Sequence of chain A:
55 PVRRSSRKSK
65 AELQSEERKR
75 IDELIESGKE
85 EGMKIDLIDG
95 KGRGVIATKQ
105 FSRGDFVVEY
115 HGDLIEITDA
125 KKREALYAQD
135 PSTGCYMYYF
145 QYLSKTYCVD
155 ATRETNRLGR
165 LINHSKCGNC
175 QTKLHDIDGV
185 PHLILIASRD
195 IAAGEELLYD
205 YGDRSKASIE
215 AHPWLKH

This data describes a binding interaction between two proteins.

Sequence of chain B:
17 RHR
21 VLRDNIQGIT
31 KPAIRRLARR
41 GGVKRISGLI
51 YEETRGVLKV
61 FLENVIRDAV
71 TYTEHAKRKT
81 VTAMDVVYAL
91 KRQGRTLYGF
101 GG

Contacts between the two chains:
Residue S148 in chain A is in contact with residue L49 in chain B (closest heavy-atom distance 4.1 Å).
Residue G206 in chain A interacts with residue R19 in chain B (closest heavy-atom distance 3.5 Å).
Residue G206 in chain A is in contact with residue R23 in chain B (closest heavy-atom distance 4.3 Å).
Residue R208 in chain A interacts with residue R23 in chain B (closest heavy-atom distance 3.6 Å).
Residue Y142 in chain A interacts with residue V21 in chain B (closest heavy-atom distance 3.6 Å).
Residue S212 in chain A interacts with residue R17 in chain B (closest heavy-atom distance 4.7 Å).
Residue K125 in chain A interacts with residue R19 in chain B (closest heavy-atom distance 3.8 Å).
Residue Y131 in chain A contacts residue R17 in chain B (closest heavy-atom distance 4.8 Å).
Residue E128 in chain A interacts with residue R17 in chain B (closest heavy-atom distance 3.9 Å).
Residue F144 in chain A interacts with residue L22 in chain B (closest heavy-atom distance 3.7 Å).
Residue L187 in chain A contacts residue L22 in chain B (closest heavy-atom distance 3.6 Å).
Residue F144 in chain A contacts residue V21 in chain B (closest heavy-atom distance 4.0 Å).
Residue A211 in chain A contacts residue R17 in chain B (closest heavy-atom distance 3.5 Å).
Residue L178 in chain A interacts with residue L22 in chain B (closest heavy-atom distance 4.0 Å).
Residue Y143 in chain A interacts with residue R19 in chain B (closest heavy-atom distance 2.9 Å).
Residue A215 in chain A interacts with residue R17 in chain B (closest heavy-atom distance 4.1 Å).
Residue Y142 in chain A is in contact with residue L22 in chain B (closest heavy-atom distance 3.1 Å).
Residue D207 in chain A interacts with residue V21 in chain B (closest heavy-atom distance 5.0 Å).
Residue C139 in chain A is in contact with residue R17 in chain B (closest heavy-atom distance 3.3 Å).
Residue Y143 in chain A is in contact with residue V21 in chain B (closest heavy-atom distance 3.3 Å).
Residue Y143 in chain A is in contact with residue L22 in chain B (closest heavy-atom distance 3.7 Å).
Residue H216 in chain A is in contact with residue H18 in chain B (closest heavy-atom distance 3.9 Å).
Residue A132 in chain A contacts residue R17 in chain B (closest heavy-atom distance 4.1 Å).
Residue D204 in chain A interacts with residue R23 in chain B (closest heavy-atom distance 3.4 Å).
Residue Y205 in chain A is in contact with residue V21 in chain B (closest heavy-atom distance 3.5 Å).
Residue D207 in chain A contacts residue R19 in chain B (closest heavy-atom distance 2.3 Å).
Residue T176 in chain A interacts with residue L22 in chain B (closest heavy-atom distance 3.3 Å).
Residue E128 in chain A interacts with residue R19 in chain B (closest heavy-atom distance 3.2 Å).
Residue A215 in chain A interacts with residue H18 in chain B (closest heavy-atom distance 4.8 Å).
Residue D207 in chain A is in contact with residue H18 in chain B (closest heavy-atom distance 3.3 Å).
Residue C139 in chain A contacts residue H18 in chain B (closest heavy-atom distance 3.6 Å).
Residue G206 in chain A contacts residue V21 in chain B (closest heavy-atom distance 3.2 Å).
Residue Y143 in chain A is in contact with residue H18 in chain B (closest heavy-atom distance 4.8 Å).
Residue L147 in chain A contacts residue E52 in chain B (closest heavy-atom distance 4.0 Å).
Residue S212 in chain A interacts with residue H18 in chain B (closest heavy-atom distance 3.8 Å).
Residue E128 in chain A contacts residue H18 in chain B (closest heavy-atom distance 4.8 Å).